Sequence of protein 1:
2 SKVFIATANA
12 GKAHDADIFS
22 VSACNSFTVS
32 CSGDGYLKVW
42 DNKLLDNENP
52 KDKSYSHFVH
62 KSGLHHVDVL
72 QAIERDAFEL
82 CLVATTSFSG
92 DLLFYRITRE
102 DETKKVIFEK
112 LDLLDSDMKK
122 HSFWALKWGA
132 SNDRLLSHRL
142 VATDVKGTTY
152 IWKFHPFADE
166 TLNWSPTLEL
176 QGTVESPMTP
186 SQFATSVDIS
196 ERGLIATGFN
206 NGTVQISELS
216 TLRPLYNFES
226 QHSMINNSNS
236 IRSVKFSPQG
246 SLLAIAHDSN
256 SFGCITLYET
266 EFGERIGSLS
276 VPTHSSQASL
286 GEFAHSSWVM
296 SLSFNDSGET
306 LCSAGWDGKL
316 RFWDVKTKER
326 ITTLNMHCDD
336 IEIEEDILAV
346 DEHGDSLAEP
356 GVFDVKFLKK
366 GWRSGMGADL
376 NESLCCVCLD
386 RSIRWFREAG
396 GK

Sequence of protein 2:
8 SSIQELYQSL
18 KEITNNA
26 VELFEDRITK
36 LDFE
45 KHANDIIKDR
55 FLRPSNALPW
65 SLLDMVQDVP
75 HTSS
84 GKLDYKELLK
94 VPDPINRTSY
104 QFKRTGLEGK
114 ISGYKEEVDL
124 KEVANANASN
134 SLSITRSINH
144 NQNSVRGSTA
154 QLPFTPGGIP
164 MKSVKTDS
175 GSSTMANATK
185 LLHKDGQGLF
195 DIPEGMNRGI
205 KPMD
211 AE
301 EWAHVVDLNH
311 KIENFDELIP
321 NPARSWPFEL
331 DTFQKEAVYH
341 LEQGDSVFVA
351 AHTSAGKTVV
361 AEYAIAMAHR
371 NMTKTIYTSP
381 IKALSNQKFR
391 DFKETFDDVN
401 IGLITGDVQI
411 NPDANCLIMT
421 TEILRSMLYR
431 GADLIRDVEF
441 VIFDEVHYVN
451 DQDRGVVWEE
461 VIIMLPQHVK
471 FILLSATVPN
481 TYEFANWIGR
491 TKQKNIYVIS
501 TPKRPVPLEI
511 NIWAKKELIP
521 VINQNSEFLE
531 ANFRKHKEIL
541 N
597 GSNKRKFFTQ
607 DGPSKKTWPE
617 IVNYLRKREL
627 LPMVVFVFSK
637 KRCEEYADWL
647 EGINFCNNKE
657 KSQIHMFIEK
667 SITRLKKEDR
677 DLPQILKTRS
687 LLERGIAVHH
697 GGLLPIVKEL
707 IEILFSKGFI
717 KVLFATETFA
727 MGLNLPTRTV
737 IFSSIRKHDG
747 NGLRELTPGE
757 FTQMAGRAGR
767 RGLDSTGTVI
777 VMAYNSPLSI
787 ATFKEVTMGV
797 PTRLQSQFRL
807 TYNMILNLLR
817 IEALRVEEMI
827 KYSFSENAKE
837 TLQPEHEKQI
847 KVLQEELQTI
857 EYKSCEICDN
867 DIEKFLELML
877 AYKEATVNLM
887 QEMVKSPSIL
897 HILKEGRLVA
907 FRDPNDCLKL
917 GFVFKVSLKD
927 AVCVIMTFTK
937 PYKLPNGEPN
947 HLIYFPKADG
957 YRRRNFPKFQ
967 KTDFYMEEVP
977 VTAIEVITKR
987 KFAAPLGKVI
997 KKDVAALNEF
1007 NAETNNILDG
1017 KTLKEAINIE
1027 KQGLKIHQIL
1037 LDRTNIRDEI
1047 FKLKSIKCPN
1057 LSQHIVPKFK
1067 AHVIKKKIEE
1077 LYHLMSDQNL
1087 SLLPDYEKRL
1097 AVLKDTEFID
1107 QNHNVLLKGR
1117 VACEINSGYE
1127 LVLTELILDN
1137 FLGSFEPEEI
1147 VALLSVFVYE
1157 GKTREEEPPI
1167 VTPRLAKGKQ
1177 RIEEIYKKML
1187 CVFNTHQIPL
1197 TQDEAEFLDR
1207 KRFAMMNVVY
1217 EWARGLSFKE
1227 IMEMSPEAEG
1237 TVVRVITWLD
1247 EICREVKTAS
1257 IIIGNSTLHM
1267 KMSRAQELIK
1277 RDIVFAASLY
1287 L

Interface contacts:
Residue A1283 in protein 2 contacts residue I6 in protein 1 (closest heavy-atom distance 3.4 Å).
Residue S1269 in protein 2 is in contact with residue P277 in protein 1 (closest heavy-atom distance 3.8 Å).
Residue M1266 in protein 2 interacts with residue L285 in protein 1 (closest heavy-atom distance 3.7 Å).
Residue M1266 in protein 2 is in contact with residue G286 in protein 1 (closest heavy-atom distance 3.9 Å).
Residue L28 in protein 2 contacts residue Y37 in protein 1 (closest heavy-atom distance 3.8 Å).
Residue N23 in protein 2 interacts with residue F59 in protein 1 (closest heavy-atom distance 3.2 Å).
Residue R676 in protein 2 contacts residue E337 in protein 1 (closest heavy-atom distance 3.4 Å).
Residue K672 in protein 2 interacts with residue D335 in protein 1 (closest heavy-atom distance 3.5 Å).
Residue N411 in protein 2 contacts residue G396 in protein 1 (closest heavy-atom distance 3.9 Å).
Residue Q409 in protein 2 interacts with residue S2 in protein 1 (closest heavy-atom distance 4.2 Å).
Residue N411 in protein 2 interacts with residue A394 in protein 1 (closest heavy-atom distance 3.9 Å).
Residue L1287 in protein 2 interacts with residue R392 in protein 1 (closest heavy-atom distance 4.0 Å).
Residue E674 in protein 2 contacts residue D334 in protein 1 (closest heavy-atom distance 4.0 Å).
Residue M662 in protein 2 contacts residue N48 in protein 1 (closest heavy-atom distance 3.9 Å).
Residue Y14 in protein 2 contacts residue V146 in protein 1 (closest heavy-atom distance 3.7 Å).
Residue V408 in protein 2 is in contact with residue K3 in protein 1 (closest heavy-atom distance 3.2 Å).
Residue E665 in protein 2 is in contact with residue E337 in protein 1 (closest heavy-atom distance 3.8 Å).
Residue R1270 in protein 2 contacts residue P277 in protein 1 (closest heavy-atom distance 3.7 Å).
Residue K18 in protein 2 contacts residue S90 in protein 1 (closest heavy-atom distance 3.2 Å).
Residue Q11 in protein 2 contacts residue V146 in protein 1 (closest heavy-atom distance 3.2 Å).
Residue E1273 in protein 2 interacts with residue K314 in protein 1 (closest heavy-atom distance 3.4 Å).
Residue K673 in protein 2 contacts residue D334 in protein 1 (closest heavy-atom distance 3.3 Å).
Residue L1287 in protein 2 interacts with residue A394 in protein 1 (closest heavy-atom distance 3.7 Å).
Residue T669 in protein 2 contacts residue A7 in protein 1 (closest heavy-atom distance 3.6 Å).
Residue K18 in protein 2 interacts with residue S123 in protein 1 (closest heavy-atom distance 3.9 Å).
Residue V399 in protein 2 is in contact with residue K397 in protein 1 (closest heavy-atom distance 4.0 Å).
Residue N22 in protein 2 interacts with residue H61 in protein 1 (closest heavy-atom distance 3.2 Å).
Residue D407 in protein 2 contacts residue V4 in protein 1 (closest heavy-atom distance 3.9 Å).
Residue I410 in protein 2 is in contact with residue A394 in protein 1 (closest heavy-atom distance 3.2 Å).
Residue P412 in protein 2 contacts residue S2 in protein 1 (closest heavy-atom distance 3.4 Å).
Residue T669 in protein 2 contacts residue N10 in protein 1 (closest heavy-atom distance 3.7 Å).
Residue K673 in protein 2 interacts with residue I342 in protein 1 (closest heavy-atom distance 3.4 Å).
Residue F29 in protein 2 interacts with residue D35 in protein 1 (closest heavy-atom distance 3.3 Å).
Residue I401 in protein 2 interacts with residue K397 in protein 1 (closest heavy-atom distance 3.2 Å).
Residue K672 in protein 2 is in contact with residue D334 in protein 1 (closest heavy-atom distance 3.2 Å).
Residue N23 in protein 2 interacts with residue K62 in protein 1 (closest heavy-atom distance 3.2 Å).
Residue F29 in protein 2 is in contact with residue D16 in protein 1 (closest heavy-atom distance 3.3 Å).
Residue L1287 in protein 2 contacts residue G395 in protein 1 (closest heavy-atom distance 3.6 Å).
Residue M1266 in protein 2 contacts residue P277 in protein 1 (closest heavy-atom distance 3.7 Å).
Residue R1270 in protein 2 contacts residue H279 in protein 1 (closest heavy-atom distance 3.3 Å).
Residue N22 in protein 2 contacts residue V60 in protein 1 (closest heavy-atom distance 2.8 Å).
Residue E1273 in protein 2 contacts residue R316 in protein 1 (closest heavy-atom distance 3.3 Å).
Residue V408 in protein 2 is in contact with residue I326 in protein 1 (closest heavy-atom distance 3.6 Å).
Residue K393 in protein 2 is in contact with residue K397 in protein 1 (closest heavy-atom distance 3.5 Å).
Residue Q15 in protein 2 is in contact with residue K121 in protein 1 (closest heavy-atom distance 3.5 Å).
Residue L17 in protein 2 contacts residue S90 in protein 1 (closest heavy-atom distance 3.6 Å).
Residue R676 in protein 2 contacts residue I336 in protein 1 (closest heavy-atom distance 3.1 Å).
Residue Q15 in protein 2 interacts with residue K120 in protein 1 (closest heavy-atom distance 4.2 Å).
Residue K18 in protein 2 contacts residue K120 in protein 1 (closest heavy-atom distance 3.7 Å).
Residue Q11 in protein 2 is in contact with residue K121 in protein 1 (closest heavy-atom distance 3.5 Å).
Residue R670 in protein 2 interacts with residue R392 in protein 1 (closest heavy-atom distance 4.0 Å).
Residue R1277 in protein 2 is in contact with residue N330 in protein 1 (closest heavy-atom distance 3.5 Å).
Residue T669 in protein 2 is in contact with residue E337 in protein 1 (closest heavy-atom distance 2.7 Å).
Residue R676 in protein 2 is in contact with residue D334 in protein 1 (closest heavy-atom distance 3.7 Å).
Residue E27 in protein 2 interacts with residue Y37 in protein 1 (closest heavy-atom distance 1.8 Å).
Residue N22 in protein 2 interacts with residue F59 in protein 1 (closest heavy-atom distance 4.0 Å).
Residue Q409 in protein 2 interacts with residue K3 in protein 1 (closest heavy-atom distance 3.7 Å).
Residue K666 in protein 2 is in contact with residue M371 in protein 1 (closest heavy-atom distance 3.6 Å).
Residue K393 in protein 2 is in contact with residue D374 in protein 1 (closest heavy-atom distance 3.5 Å).
Residue K18 in protein 2 interacts with residue G91 in protein 1 (closest heavy-atom distance 3.0 Å).

This data describes a binding interaction between two proteins.